Interface contacts:
Residue R339 in chain B interacts with residue G611 in chain A (closest heavy-atom distance 4.9 Å).
Residue R308 in chain B interacts with residue N608 in chain A (closest heavy-atom distance 4.0 Å).
Residue H309 in chain B contacts residue F607 in chain A (closest heavy-atom distance 4.0 Å).
Residue R339 in chain B interacts with residue G615 in chain A (closest heavy-atom distance 4.3 Å).
Residue R339 in chain B contacts residue D616 in chain A (closest heavy-atom distance 5.0 Å).
Residue D306 in chain B is in contact with residue E604 in chain A (closest heavy-atom distance 4.1 Å).
Residue R308 in chain B is in contact with residue F607 in chain A (closest heavy-atom distance 3.9 Å).
Residue R308 in chain B interacts with residue E604 in chain A (closest heavy-atom distance 3.2 Å).
Residue R339 in chain B is in contact with residue R612 in chain A (closest heavy-atom distance 3.2 Å).

These two protein chains interact to form a complex.

Sequence of chain A:
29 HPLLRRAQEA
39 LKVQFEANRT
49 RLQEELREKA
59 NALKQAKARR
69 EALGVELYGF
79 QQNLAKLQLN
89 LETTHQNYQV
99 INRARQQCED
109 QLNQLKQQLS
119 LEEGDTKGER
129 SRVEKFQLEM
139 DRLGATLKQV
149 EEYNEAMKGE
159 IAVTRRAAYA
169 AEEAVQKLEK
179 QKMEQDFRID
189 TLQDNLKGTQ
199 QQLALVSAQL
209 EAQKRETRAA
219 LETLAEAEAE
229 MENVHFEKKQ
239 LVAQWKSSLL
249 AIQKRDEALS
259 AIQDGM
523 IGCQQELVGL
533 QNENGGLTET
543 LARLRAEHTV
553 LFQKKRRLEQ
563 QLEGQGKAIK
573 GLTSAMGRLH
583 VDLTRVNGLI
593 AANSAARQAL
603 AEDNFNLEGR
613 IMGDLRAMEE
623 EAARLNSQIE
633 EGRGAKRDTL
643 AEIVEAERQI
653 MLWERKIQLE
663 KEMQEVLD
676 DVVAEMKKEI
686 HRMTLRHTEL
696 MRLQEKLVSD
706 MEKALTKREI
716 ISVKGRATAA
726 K

Sequence of chain B:
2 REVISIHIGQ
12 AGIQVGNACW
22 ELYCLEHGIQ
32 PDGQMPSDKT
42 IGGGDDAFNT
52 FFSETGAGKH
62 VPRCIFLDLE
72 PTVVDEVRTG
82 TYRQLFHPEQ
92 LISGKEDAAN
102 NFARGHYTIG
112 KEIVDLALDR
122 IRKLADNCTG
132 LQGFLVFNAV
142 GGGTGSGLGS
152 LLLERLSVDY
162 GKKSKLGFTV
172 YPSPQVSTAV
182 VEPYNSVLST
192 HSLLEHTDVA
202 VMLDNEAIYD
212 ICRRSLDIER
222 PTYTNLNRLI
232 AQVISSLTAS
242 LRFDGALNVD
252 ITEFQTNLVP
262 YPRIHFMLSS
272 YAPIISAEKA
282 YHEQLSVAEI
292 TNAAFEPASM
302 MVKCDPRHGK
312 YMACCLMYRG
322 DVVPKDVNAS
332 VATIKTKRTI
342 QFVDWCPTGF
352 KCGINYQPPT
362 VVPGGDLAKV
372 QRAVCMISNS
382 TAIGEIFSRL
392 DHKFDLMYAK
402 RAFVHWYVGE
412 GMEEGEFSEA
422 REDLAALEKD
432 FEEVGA